Interface contacts:
Residue F771 in the first protein contacts residue F249 in the second protein (closest heavy-atom distance 4.2 Å).
Residue L795 in the first protein contacts residue M246 in the second protein (closest heavy-atom distance 3.7 Å).
Residue D839 in the first protein is in contact with residue R260 in the second protein (closest heavy-atom distance 4.5 Å).
Residue R863 in the first protein contacts residue Y122 in the second protein (closest heavy-atom distance 3.9 Å).
Residue A97 in the first protein interacts with residue A266 in the second protein (closest heavy-atom distance 3.4 Å).
Residue K781 in the first protein is in contact with residue G224 in the second protein (closest heavy-atom distance 4.8 Å).
Residue A97 in the first protein interacts with residue K270 in the second protein (closest heavy-atom distance 3.9 Å).
Residue D839 in the first protein is in contact with residue L182 in the second protein (closest heavy-atom distance 4.2 Å).
Residue I831 in the first protein interacts with residue E178 in the second protein (closest heavy-atom distance 4.6 Å).
Residue R832 in the first protein contacts residue M264 in the second protein (closest heavy-atom distance 4.8 Å).
Residue F778 in the first protein is in contact with residue M246 in the second protein (closest heavy-atom distance 4.5 Å).
Residue Y866 in the first protein interacts with residue T86 in the second protein (closest heavy-atom distance 4.1 Å).
Residue V762 in the first protein contacts residue R260 in the second protein (closest heavy-atom distance 3.6 Å).
Residue R772 in the first protein contacts residue E210 in the second protein (closest heavy-atom distance 3.3 Å).
Residue Q775 in the first protein contacts residue E217 in the second protein (closest heavy-atom distance 3.6 Å).
Residue I831 in the first protein contacts residue L265 in the second protein (closest heavy-atom distance 4.2 Å).
Residue R772 in the first protein contacts residue I213 in the second protein (closest heavy-atom distance 4.4 Å).
Residue A97 in the first protein interacts with residue D267 in the second protein (closest heavy-atom distance 3.6 Å).
Residue P859 in the first protein interacts with residue Y122 in the second protein (closest heavy-atom distance 4.4 Å).
Residue W98 in the first protein is in contact with residue K270 in the second protein (closest heavy-atom distance 4.3 Å).
Residue E56 in the first protein interacts with residue K270 in the second protein (closest heavy-atom distance 3.3 Å).
Residue K779 in the first protein is in contact with residue D221 in the second protein (closest heavy-atom distance 3.4 Å).
Residue Q775 in the first protein interacts with residue S250 in the second protein (closest heavy-atom distance 2.9 Å).
Residue Q99 in the first protein contacts residue A266 in the second protein (closest heavy-atom distance 4.1 Å).
Residue N95 in the first protein interacts with residue L262 in the second protein (closest heavy-atom distance 4.0 Å).
Residue L858 in the first protein contacts residue R123 in the second protein (closest heavy-atom distance 4.3 Å).
Residue K865 in the first protein interacts with residue S82 in the second protein (closest heavy-atom distance 3.6 Å).
Residue A835 in the first protein contacts residue Y180 in the second protein (closest heavy-atom distance 3.5 Å).
Residue L776 in the first protein contacts residue E217 in the second protein (closest heavy-atom distance 3.9 Å).
Residue F771 in the first protein interacts with residue S250 in the second protein (closest heavy-atom distance 3.4 Å).
Residue L858 in the first protein contacts residue Y122 in the second protein (closest heavy-atom distance 4.5 Å).
Residue V780 in the first protein interacts with residue L220 in the second protein (closest heavy-atom distance 3.8 Å).
Residue L776 in the first protein interacts with residue I213 in the second protein (closest heavy-atom distance 3.7 Å).
Residue K779 in the first protein contacts residue L220 in the second protein (closest heavy-atom distance 4.8 Å).
Residue F771 in the first protein is in contact with residue M246 in the second protein (closest heavy-atom distance 4.0 Å).
Residue G96 in the first protein contacts residue K270 in the second protein (closest heavy-atom distance 3.3 Å).
Residue D839 in the first protein contacts residue Y180 in the second protein (closest heavy-atom distance 3.1 Å).
Residue M799 in the first protein is in contact with residue F249 in the second protein (closest heavy-atom distance 3.5 Å).
Residue Q735 in the first protein interacts with residue L209 in the second protein (closest heavy-atom distance 4.5 Å).
Residue Q775 in the first protein is in contact with residue M246 in the second protein (closest heavy-atom distance 4.5 Å).
Residue Y866 in the first protein contacts residue S82 in the second protein (closest heavy-atom distance 4.1 Å).
Residue I831 in the first protein contacts residue M264 in the second protein (closest heavy-atom distance 3.7 Å).
Residue N95 in the first protein is in contact with residue M264 in the second protein (closest heavy-atom distance 4.6 Å).
Residue W98 in the first protein contacts residue A266 in the second protein (closest heavy-atom distance 3.6 Å).
Residue I831 in the first protein interacts with residue Q177 in the second protein (closest heavy-atom distance 3.8 Å).
Residue W742 in the first protein contacts residue L216 in the second protein (closest heavy-atom distance 3.5 Å).
Residue A869 in the first protein contacts residue G83 in the second protein (closest heavy-atom distance 4.8 Å).
Residue G829 in the first protein interacts with residue Q177 in the second protein (closest heavy-atom distance 4.8 Å).
Residue V862 in the first protein interacts with residue S82 in the second protein (closest heavy-atom distance 4.6 Å).
Residue L738 in the first protein is in contact with residue L209 in the second protein (closest heavy-atom distance 3.7 Å).
Residue L858 in the first protein is in contact with residue G124 in the second protein (closest heavy-atom distance 4.5 Å).
Residue P759 in the first protein is in contact with residue L262 in the second protein (closest heavy-atom distance 3.7 Å).
Residue F855 in the first protein contacts residue Q177 in the second protein (closest heavy-atom distance 3.5 Å).
Residue H828 in the first protein is in contact with residue Q177 in the second protein (closest heavy-atom distance 4.8 Å).
Residue F773 in the first protein interacts with residue I213 in the second protein (closest heavy-atom distance 4.3 Å).
Residue L738 in the first protein is in contact with residue I213 in the second protein (closest heavy-atom distance 3.7 Å).
Residue Y866 in the first protein interacts with residue G83 in the second protein (closest heavy-atom distance 3.7 Å).
Residue W742 in the first protein interacts with residue L209 in the second protein (closest heavy-atom distance 4.8 Å).
Residue V862 in the first protein interacts with residue Y122 in the second protein (closest heavy-atom distance 3.3 Å).
Residue V862 in the first protein contacts residue D121 in the second protein (closest heavy-atom distance 4.8 Å).

Sequence of the second protein:
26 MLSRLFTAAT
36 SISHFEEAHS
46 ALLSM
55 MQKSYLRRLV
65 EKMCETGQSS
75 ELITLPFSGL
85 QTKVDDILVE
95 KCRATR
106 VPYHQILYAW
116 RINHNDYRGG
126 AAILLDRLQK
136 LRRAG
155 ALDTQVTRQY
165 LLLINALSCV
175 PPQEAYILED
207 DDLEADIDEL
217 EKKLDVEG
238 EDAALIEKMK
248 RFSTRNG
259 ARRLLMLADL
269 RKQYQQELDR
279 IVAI

The following describes two proteins that form a bound complex.

Sequence of the first protein:
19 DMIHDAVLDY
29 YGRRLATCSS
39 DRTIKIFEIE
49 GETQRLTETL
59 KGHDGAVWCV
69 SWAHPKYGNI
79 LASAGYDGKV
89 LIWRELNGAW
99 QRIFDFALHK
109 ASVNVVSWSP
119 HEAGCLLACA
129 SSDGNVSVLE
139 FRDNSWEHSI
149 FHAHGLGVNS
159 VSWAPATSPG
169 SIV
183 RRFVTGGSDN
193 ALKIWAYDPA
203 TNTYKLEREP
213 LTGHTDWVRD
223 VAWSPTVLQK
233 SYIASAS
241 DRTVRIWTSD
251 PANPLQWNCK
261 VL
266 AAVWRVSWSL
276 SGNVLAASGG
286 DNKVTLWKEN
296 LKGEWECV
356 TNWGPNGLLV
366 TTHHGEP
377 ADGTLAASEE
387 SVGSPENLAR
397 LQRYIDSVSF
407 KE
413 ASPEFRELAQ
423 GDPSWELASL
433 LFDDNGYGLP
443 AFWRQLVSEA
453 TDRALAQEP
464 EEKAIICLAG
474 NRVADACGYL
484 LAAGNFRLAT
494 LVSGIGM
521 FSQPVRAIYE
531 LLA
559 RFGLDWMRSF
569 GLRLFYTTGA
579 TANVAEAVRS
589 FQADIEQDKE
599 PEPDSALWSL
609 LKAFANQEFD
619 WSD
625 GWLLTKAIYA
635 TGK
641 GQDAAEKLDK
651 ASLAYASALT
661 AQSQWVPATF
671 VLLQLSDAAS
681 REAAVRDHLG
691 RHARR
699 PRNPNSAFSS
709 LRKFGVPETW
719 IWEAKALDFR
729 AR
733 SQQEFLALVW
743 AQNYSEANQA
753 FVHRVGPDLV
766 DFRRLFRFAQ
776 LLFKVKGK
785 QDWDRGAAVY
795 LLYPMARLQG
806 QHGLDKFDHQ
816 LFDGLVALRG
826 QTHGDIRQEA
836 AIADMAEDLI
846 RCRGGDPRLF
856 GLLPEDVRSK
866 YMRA